This data describes a binding interaction between two proteins.

Sequence of chain B:
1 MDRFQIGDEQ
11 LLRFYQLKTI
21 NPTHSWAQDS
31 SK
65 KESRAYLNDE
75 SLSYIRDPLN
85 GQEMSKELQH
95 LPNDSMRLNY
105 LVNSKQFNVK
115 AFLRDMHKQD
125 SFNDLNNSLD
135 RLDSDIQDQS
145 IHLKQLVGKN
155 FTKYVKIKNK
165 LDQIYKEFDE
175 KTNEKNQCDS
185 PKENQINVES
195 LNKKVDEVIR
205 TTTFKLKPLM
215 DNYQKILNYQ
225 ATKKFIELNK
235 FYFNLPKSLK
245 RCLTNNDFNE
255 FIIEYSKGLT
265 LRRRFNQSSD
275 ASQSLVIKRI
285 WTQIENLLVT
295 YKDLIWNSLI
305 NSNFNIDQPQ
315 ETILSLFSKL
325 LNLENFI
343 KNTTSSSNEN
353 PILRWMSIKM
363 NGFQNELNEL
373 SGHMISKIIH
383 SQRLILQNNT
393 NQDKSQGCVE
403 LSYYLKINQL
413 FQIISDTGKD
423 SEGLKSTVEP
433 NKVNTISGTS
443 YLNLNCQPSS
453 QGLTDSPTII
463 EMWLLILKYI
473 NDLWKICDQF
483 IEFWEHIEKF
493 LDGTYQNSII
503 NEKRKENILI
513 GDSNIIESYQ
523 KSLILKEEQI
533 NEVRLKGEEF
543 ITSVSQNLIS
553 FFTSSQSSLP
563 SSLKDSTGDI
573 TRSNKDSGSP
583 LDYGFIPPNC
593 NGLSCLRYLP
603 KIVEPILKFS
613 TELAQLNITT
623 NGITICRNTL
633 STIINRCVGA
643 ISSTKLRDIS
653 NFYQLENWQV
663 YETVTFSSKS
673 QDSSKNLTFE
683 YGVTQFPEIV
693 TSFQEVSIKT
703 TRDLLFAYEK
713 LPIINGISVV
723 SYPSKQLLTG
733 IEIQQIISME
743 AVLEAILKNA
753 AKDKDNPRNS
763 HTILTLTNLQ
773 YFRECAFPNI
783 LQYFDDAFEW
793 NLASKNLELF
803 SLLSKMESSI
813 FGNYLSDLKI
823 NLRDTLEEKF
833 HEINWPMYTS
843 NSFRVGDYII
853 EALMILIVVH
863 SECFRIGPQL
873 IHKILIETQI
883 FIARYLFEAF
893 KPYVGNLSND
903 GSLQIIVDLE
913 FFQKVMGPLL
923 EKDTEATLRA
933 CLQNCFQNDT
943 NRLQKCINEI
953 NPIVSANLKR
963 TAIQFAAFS

Residue-level contacts at the interface:
Residue F172 in chain B is in contact with residue G79 in chain A (closest heavy-atom distance 3.4 Å).
Residue G7 in chain B interacts with residue L142 in chain A (closest heavy-atom distance 3.5 Å).
Residue K175 in chain B is in contact with residue N76 in chain A (closest heavy-atom distance 3.6 Å).
Residue S194 in chain B contacts residue S61 in chain A (closest heavy-atom distance 3.5 Å).
Residue L12 in chain B interacts with residue I145 in chain A (closest heavy-atom distance 3.7 Å).
Residue L17 in chain B is in contact with residue N344 in chain A (closest heavy-atom distance 3.5 Å).
Residue T176 in chain B interacts with residue N80 in chain A (closest heavy-atom distance 3.6 Å).
Residue Y15 in chain B contacts residue E221 in chain A (closest heavy-atom distance 3.5 Å).
Residue F4 in chain B is in contact with residue R153 in chain A (closest heavy-atom distance 3.7 Å).
Residue S194 in chain B contacts residue K62 in chain A (closest heavy-atom distance 3.3 Å).
Residue D2 in chain B contacts residue T150 in chain A (closest heavy-atom distance 3.4 Å).
Residue L195 in chain B is in contact with residue T66 in chain A (closest heavy-atom distance 3.4 Å).
Residue L12 in chain B contacts residue E221 in chain A (closest heavy-atom distance 3.3 Å).
Residue F14 in chain B interacts with residue E221 in chain A (closest heavy-atom distance 3.4 Å).
Residue L17 in chain B interacts with residue C345 in chain A (closest heavy-atom distance 3.1 Å).
Residue D8 in chain B interacts with residue L142 in chain A (closest heavy-atom distance 3.4 Å).
Residue D8 in chain B is in contact with residue H141 in chain A (closest heavy-atom distance 2.9 Å).
Residue K18 in chain B is in contact with residue C345 in chain A (closest heavy-atom distance 3.3 Å).
Residue N21 in chain B interacts with residue R213 in chain A (closest heavy-atom distance 3.7 Å).
Residue N191 in chain B is in contact with residue K69 in chain A (closest heavy-atom distance 3.1 Å).
Residue T176 in chain B is in contact with residue N76 in chain A (closest heavy-atom distance 3.3 Å).
Residue G7 in chain B is in contact with residue H146 in chain A (closest heavy-atom distance 3.1 Å).
Residue Y169 in chain B contacts residue N82 in chain A (closest heavy-atom distance 3.3 Å).
Residue Y169 in chain B interacts with residue G79 in chain A (closest heavy-atom distance 3.7 Å).
Residue F4 in chain B interacts with residue L149 in chain A (closest heavy-atom distance 3.3 Å).
Residue G7 in chain B interacts with residue I145 in chain A (closest heavy-atom distance 3.2 Å).
Residue L17 in chain B interacts with residue P347 in chain A (closest heavy-atom distance 3.6 Å).
Residue L12 in chain B contacts residue H141 in chain A (closest heavy-atom distance 3.3 Å).
Residue N191 in chain B interacts with residue T66 in chain A (closest heavy-atom distance 2.9 Å).
Residue S67 in chain B contacts residue I231 in chain A (closest heavy-atom distance 3.0 Å).
Residue S67 in chain B contacts residue I228 in chain A (closest heavy-atom distance 3.2 Å).
Residue D2 in chain B contacts residue E120 in chain A (closest heavy-atom distance 3.6 Å).
Residue R3 in chain B interacts with residue H146 in chain A (closest heavy-atom distance 3.3 Å).
Residue L195 in chain B interacts with residue K62 in chain A (closest heavy-atom distance 3.7 Å).
Residue D2 in chain B interacts with residue H146 in chain A (closest heavy-atom distance 3.7 Å).
Residue L165 in chain B is in contact with residue I86 in chain A (closest heavy-atom distance 3.3 Å).
Residue N191 in chain B is in contact with residue Q70 in chain A (closest heavy-atom distance 2.8 Å).
Residue T23 in chain B contacts residue L142 in chain A (closest heavy-atom distance 3.7 Å).
Residue V192 in chain B interacts with residue T66 in chain A (closest heavy-atom distance 3.6 Å).
Residue Y15 in chain B contacts residue L220 in chain A (closest heavy-atom distance 3.6 Å).
Residue L11 in chain B interacts with residue L149 in chain A (closest heavy-atom distance 3.6 Å).
Residue M1 in chain B contacts residue F115 in chain A (closest heavy-atom distance 3.6 Å).
Residue K170 in chain B interacts with residue R83 in chain A (closest heavy-atom distance 3.3 Å).
Residue G7 in chain B interacts with residue H141 in chain A (closest heavy-atom distance 2.9 Å).
Residue S67 in chain B is in contact with residue R232 in chain A (closest heavy-atom distance 3.5 Å).
Residue F4 in chain B contacts residue T150 in chain A (closest heavy-atom distance 3.7 Å).
Residue L11 in chain B contacts residue E221 in chain A (closest heavy-atom distance 3.5 Å).
Residue S194 in chain B interacts with residue T66 in chain A (closest heavy-atom distance 3.6 Å).
Residue Y169 in chain B contacts residue R83 in chain A (closest heavy-atom distance 3.4 Å).
Residue R68 in chain B interacts with residue I235 in chain A (closest heavy-atom distance 3.5 Å).
Residue D166 in chain B interacts with residue R83 in chain A (closest heavy-atom distance 2.9 Å).
Residue D2 in chain B is in contact with residue M119 in chain A (closest heavy-atom distance 3.4 Å).
Residue K18 in chain B interacts with residue R213 in chain A (closest heavy-atom distance 3.2 Å).
Residue F172 in chain B interacts with residue N80 in chain A (closest heavy-atom distance 3.5 Å).
Residue V159 in chain B is in contact with residue R94 in chain A (closest heavy-atom distance 3.5 Å).
Residue M1 in chain B is in contact with residue M119 in chain A (closest heavy-atom distance 3.6 Å).
Residue N191 in chain B contacts residue N73 in chain A (closest heavy-atom distance 3.7 Å).
Residue S67 in chain B interacts with residue I235 in chain A (closest heavy-atom distance 3.3 Å).
Residue T23 in chain B is in contact with residue H141 in chain A (closest heavy-atom distance 3.2 Å).
Residue G7 in chain B is in contact with residue L149 in chain A (closest heavy-atom distance 3.6 Å).

Sequence of chain A:
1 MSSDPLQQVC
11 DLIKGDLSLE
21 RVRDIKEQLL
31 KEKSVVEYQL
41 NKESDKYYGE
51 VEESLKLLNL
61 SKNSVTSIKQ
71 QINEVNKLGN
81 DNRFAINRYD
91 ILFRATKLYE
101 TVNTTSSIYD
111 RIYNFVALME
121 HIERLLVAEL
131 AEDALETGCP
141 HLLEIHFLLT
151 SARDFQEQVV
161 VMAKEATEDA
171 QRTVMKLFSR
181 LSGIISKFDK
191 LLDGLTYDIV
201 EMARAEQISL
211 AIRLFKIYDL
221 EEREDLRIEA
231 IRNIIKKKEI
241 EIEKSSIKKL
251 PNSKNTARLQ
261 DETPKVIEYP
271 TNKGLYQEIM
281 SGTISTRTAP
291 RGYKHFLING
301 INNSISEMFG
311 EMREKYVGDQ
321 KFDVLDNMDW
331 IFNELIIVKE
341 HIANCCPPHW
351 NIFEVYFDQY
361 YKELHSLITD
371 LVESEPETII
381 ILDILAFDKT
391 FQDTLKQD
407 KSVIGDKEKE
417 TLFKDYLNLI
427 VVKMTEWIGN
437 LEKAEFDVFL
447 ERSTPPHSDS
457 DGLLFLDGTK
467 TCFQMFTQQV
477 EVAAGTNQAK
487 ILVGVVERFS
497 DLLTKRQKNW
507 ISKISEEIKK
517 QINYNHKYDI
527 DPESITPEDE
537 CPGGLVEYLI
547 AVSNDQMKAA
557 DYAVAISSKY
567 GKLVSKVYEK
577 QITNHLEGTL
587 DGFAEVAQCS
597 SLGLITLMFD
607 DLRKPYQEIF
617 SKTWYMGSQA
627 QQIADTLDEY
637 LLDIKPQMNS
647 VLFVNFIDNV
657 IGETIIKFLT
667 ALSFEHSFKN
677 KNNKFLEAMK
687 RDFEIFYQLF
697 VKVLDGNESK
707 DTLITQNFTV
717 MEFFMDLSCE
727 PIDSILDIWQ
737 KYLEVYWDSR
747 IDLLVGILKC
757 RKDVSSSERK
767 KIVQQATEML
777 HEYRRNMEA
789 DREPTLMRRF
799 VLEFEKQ